Sequence of protein 2:
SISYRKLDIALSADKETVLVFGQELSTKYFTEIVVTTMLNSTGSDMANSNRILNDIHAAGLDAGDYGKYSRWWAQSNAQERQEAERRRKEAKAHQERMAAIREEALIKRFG

Contacts between the two chains:
Residue T37 in protein 1 contacts residue Y5 in protein 2 (closest heavy-atom distance 3.5 Å).
Residue F127 in protein 1 is in contact with residue L12 in protein 2 (closest heavy-atom distance 3.6 Å).
Residue K29 in protein 1 is in contact with residue F22 in protein 2 (closest heavy-atom distance 3.8 Å).
Residue I34 in protein 1 interacts with residue L8 in protein 2 (closest heavy-atom distance 3.8 Å).
Residue L26 in protein 1 is in contact with residue Q24 in protein 2 (closest heavy-atom distance 3.2 Å).
Residue F127 in protein 1 contacts residue L20 in protein 2 (closest heavy-atom distance 3.5 Å).
Residue S27 in protein 1 is in contact with residue F22 in protein 2 (closest heavy-atom distance 2.7 Å).
Residue N41 in protein 1 is in contact with residue Y5 in protein 2 (closest heavy-atom distance 3.9 Å).
Residue F127 in protein 1 is in contact with residue E25 in protein 2 (closest heavy-atom distance 3.6 Å).
Residue F127 in protein 1 contacts residue M99 in protein 2 (closest heavy-atom distance 3.6 Å).
Residue R126 in protein 1 contacts residue S13 in protein 2 (closest heavy-atom distance 3.4 Å).
Residue R126 in protein 1 is in contact with residue E25 in protein 2 (closest heavy-atom distance 3.0 Å).
Residue E25 in protein 1 contacts residue Q24 in protein 2 (closest heavy-atom distance 4.2 Å).
Residue I34 in protein 1 interacts with residue Y5 in protein 2 (closest heavy-atom distance 3.9 Å).
Residue T37 in protein 1 interacts with residue S4 in protein 2 (closest heavy-atom distance 4.2 Å).
Residue I34 in protein 1 is in contact with residue V21 in protein 2 (closest heavy-atom distance 4.3 Å).
Residue F127 in protein 1 is in contact with residue S13 in protein 2 (closest heavy-atom distance 3.4 Å).
Residue T38 in protein 1 interacts with residue M39 in protein 2 (closest heavy-atom distance 3.5 Å).
Residue Y67 in protein 1 interacts with residue I3 in protein 2 (closest heavy-atom distance 3.8 Å).
Residue N41 in protein 1 contacts residue I3 in protein 2 (closest heavy-atom distance 2.9 Å).
Residue R119 in protein 1 is in contact with residue G23 in protein 2 (closest heavy-atom distance 3.2 Å).
Residue Y30 in protein 1 contacts residue F22 in protein 2 (closest heavy-atom distance 3.5 Å).
Residue T37 in protein 1 interacts with residue I3 in protein 2 (closest heavy-atom distance 3.8 Å).
Residue Y30 in protein 1 contacts residue Q24 in protein 2 (closest heavy-atom distance 3.5 Å).
Residue Y30 in protein 1 interacts with residue V21 in protein 2 (closest heavy-atom distance 3.6 Å).
Residue R126 in protein 1 contacts residue A14 in protein 2 (closest heavy-atom distance 2.8 Å).
Residue N41 in protein 1 is in contact with residue S2 in protein 2 (closest heavy-atom distance 3.5 Å).
Residue S42 in protein 1 is in contact with residue S42 in protein 2 (closest heavy-atom distance 3.8 Å).
Residue I34 in protein 1 is in contact with residue M39 in protein 2 (closest heavy-atom distance 4.1 Å).
Residue R126 in protein 1 is in contact with residue E17 in protein 2 (closest heavy-atom distance 4.4 Å).
Residue E33 in protein 1 is in contact with residue R6 in protein 2 (closest heavy-atom distance 3.8 Å).
Residue R126 in protein 1 is in contact with residue M99 in protein 2 (closest heavy-atom distance 4.4 Å).
Residue I34 in protein 1 interacts with residue F22 in protein 2 (closest heavy-atom distance 3.8 Å).
Residue Y30 in protein 1 interacts with residue L26 in protein 2 (closest heavy-atom distance 3.6 Å).
Residue F127 in protein 1 interacts with residue A11 in protein 2 (closest heavy-atom distance 3.3 Å).
Residue T38 in protein 1 interacts with residue S42 in protein 2 (closest heavy-atom distance 3.9 Å).
Residue F127 in protein 1 contacts residue T18 in protein 2 (closest heavy-atom distance 3.4 Å).
Residue F127 in protein 1 contacts residue V19 in protein 2 (closest heavy-atom distance 3.7 Å).
Residue S27 in protein 1 interacts with residue G23 in protein 2 (closest heavy-atom distance 3.7 Å).
Residue L123 in protein 1 contacts residue E25 in protein 2 (closest heavy-atom distance 3.9 Å).
Residue S27 in protein 1 is in contact with residue V21 in protein 2 (closest heavy-atom distance 4.5 Å).
Residue I34 in protein 1 contacts residue V35 in protein 2 (closest heavy-atom distance 3.8 Å).
Residue E33 in protein 1 interacts with residue F22 in protein 2 (closest heavy-atom distance 3.9 Å).
Residue G128 in protein 1 interacts with residue H95 in protein 2 (closest heavy-atom distance 3.8 Å).
Residue L123 in protein 1 interacts with residue L20 in protein 2 (closest heavy-atom distance 4.1 Å).
Residue T38 in protein 1 interacts with residue Y5 in protein 2 (closest heavy-atom distance 2.6 Å).
Residue K69 in protein 1 contacts residue I3 in protein 2 (closest heavy-atom distance 4.1 Å).
Residue Y70 in protein 1 is in contact with residue I3 in protein 2 (closest heavy-atom distance 3.8 Å).
Residue K69 in protein 1 is in contact with residue S2 in protein 2 (closest heavy-atom distance 4.2 Å).
Residue T38 in protein 1 interacts with residue T38 in protein 2 (closest heavy-atom distance 3.8 Å).
Residue E33 in protein 1 contacts residue Y5 in protein 2 (closest heavy-atom distance 3.4 Å).
Residue Y30 in protein 1 is in contact with residue V35 in protein 2 (closest heavy-atom distance 3.6 Å).
Residue F127 in protein 1 interacts with residue H95 in protein 2 (closest heavy-atom distance 3.0 Å).
Residue G68 in protein 1 interacts with residue I3 in protein 2 (closest heavy-atom distance 4.3 Å).
Residue N41 in protein 1 contacts residue N49 in protein 2 (closest heavy-atom distance 4.2 Å).
Residue G128 in protein 1 interacts with residue M99 in protein 2 (closest heavy-atom distance 3.4 Å).
Residue S27 in protein 1 interacts with residue Q24 in protein 2 (closest heavy-atom distance 2.8 Å).
Residue R126 in protein 1 is in contact with residue D15 in protein 2 (closest heavy-atom distance 2.9 Å).
Residue R126 in protein 1 contacts residue T18 in protein 2 (closest heavy-atom distance 3.0 Å).
Residue N41 in protein 1 is in contact with residue S42 in protein 2 (closest heavy-atom distance 3.2 Å).

Sequence of protein 1:
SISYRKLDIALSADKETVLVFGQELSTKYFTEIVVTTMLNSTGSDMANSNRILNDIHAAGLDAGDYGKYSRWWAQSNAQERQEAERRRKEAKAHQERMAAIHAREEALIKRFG

These two protein chains interact to form a complex.